Sequence of chain A:
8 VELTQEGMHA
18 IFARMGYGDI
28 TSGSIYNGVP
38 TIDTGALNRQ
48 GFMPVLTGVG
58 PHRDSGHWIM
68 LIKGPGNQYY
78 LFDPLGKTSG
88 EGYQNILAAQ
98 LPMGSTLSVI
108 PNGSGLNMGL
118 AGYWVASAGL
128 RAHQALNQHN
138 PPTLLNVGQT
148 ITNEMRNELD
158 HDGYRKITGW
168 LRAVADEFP

Sequence of chain B:
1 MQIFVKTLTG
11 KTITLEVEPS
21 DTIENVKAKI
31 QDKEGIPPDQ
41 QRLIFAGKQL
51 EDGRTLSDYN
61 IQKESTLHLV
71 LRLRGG

These two protein chains interact to form a complex.

Contacts between the two chains:
Residue D40 in chain A interacts with residue G10 in chain B (closest heavy-atom distance 3.9 Å).
Residue E9 in chain A interacts with residue G76 in chain B (closest heavy-atom distance 3.4 Å).
Residue G63 in chain A contacts residue G75 in chain B (closest heavy-atom distance 3.3 Å).
Residue T11 in chain A contacts residue R74 in chain B (closest heavy-atom distance 3.7 Å).
Residue D61 in chain A is in contact with residue L73 in chain B (closest heavy-atom distance 3.3 Å).
Residue P176 in chain A contacts residue R42 in chain B (closest heavy-atom distance 3.3 Å).
Residue H16 in chain A contacts residue L8 in chain B (closest heavy-atom distance 3.4 Å).
Residue G63 in chain A interacts with residue R74 in chain B (closest heavy-atom distance 2.7 Å).
Residue D61 in chain A contacts residue R72 in chain B (closest heavy-atom distance 3.5 Å).
Residue G30 in chain A interacts with residue T9 in chain B (closest heavy-atom distance 3.9 Å).
Residue Q12 in chain A is in contact with residue L73 in chain B (closest heavy-atom distance 2.9 Å).
Residue G116 in chain A interacts with residue G76 in chain B (closest heavy-atom distance 3.0 Å).
Residue R60 in chain A interacts with residue L73 in chain B (closest heavy-atom distance 4.3 Å).
Residue I27 in chain A is in contact with residue L8 in chain B (closest heavy-atom distance 4.4 Å).
Residue R60 in chain A interacts with residue Q40 in chain B (closest heavy-atom distance 4.1 Å).
Residue P58 in chain A contacts residue Q40 in chain B (closest heavy-atom distance 4.0 Å).
Residue S29 in chain A contacts residue T9 in chain B (closest heavy-atom distance 3.1 Å).
Residue E13 in chain A is in contact with residue R42 in chain B (closest heavy-atom distance 3.7 Å).
Residue L10 in chain A contacts residue L73 in chain B (closest heavy-atom distance 4.4 Å).
Residue D40 in chain A contacts residue T9 in chain B (closest heavy-atom distance 4.1 Å).
Residue Y33 in chain A interacts with residue P37 in chain B (closest heavy-atom distance 3.4 Å).
Residue W65 in chain A contacts residue G76 in chain B (closest heavy-atom distance 4.3 Å).
Residue Q12 in chain A contacts residue V70 in chain B (closest heavy-atom distance 4.0 Å).
Residue W65 in chain A contacts residue G75 in chain B (closest heavy-atom distance 3.3 Å).
Residue E13 in chain A is in contact with residue V70 in chain B (closest heavy-atom distance 3.9 Å).
Residue Q12 in chain A contacts residue L8 in chain B (closest heavy-atom distance 3.8 Å).
Residue S62 in chain A is in contact with residue R74 in chain B (closest heavy-atom distance 3.3 Å).
Residue S31 in chain A contacts residue T9 in chain B (closest heavy-atom distance 4.1 Å).
Residue T28 in chain A contacts residue T9 in chain B (closest heavy-atom distance 3.6 Å).
Residue N114 in chain A contacts residue G76 in chain B (closest heavy-atom distance 2.9 Å).
Residue Q12 in chain A is in contact with residue L71 in chain B (closest heavy-atom distance 3.2 Å).
Residue Y33 in chain A contacts residue Q40 in chain B (closest heavy-atom distance 2.6 Å).
Residue G63 in chain A contacts residue G76 in chain B (closest heavy-atom distance 3.1 Å).
Residue L10 in chain A interacts with residue G75 in chain B (closest heavy-atom distance 3.0 Å).
Residue Y33 in chain A interacts with residue I36 in chain B (closest heavy-atom distance 3.7 Å).
Residue L53 in chain A interacts with residue G75 in chain B (closest heavy-atom distance 3.6 Å).
Residue L117 in chain A contacts residue G76 in chain B (closest heavy-atom distance 3.3 Å).
Residue E9 in chain A contacts residue R74 in chain B (closest heavy-atom distance 3.4 Å).
Residue E9 in chain A interacts with residue G75 in chain B (closest heavy-atom distance 3.5 Å).
Residue D61 in chain A contacts residue Q40 in chain B (closest heavy-atom distance 4.3 Å).
Residue T28 in chain A interacts with residue L8 in chain B (closest heavy-atom distance 3.5 Å).
Residue P58 in chain A is in contact with residue G35 in chain B (closest heavy-atom distance 3.8 Å).
Residue V56 in chain A interacts with residue R74 in chain B (closest heavy-atom distance 4.2 Å).
Residue A118 in chain A contacts residue G76 in chain B (closest heavy-atom distance 2.9 Å).
Residue T11 in chain A interacts with residue L73 in chain B (closest heavy-atom distance 3.1 Å).
Residue Y33 in chain A is in contact with residue G35 in chain B (closest heavy-atom distance 4.0 Å).
Residue L53 in chain A contacts residue L73 in chain B (closest heavy-atom distance 3.6 Å).
Residue H64 in chain A is in contact with residue G75 in chain B (closest heavy-atom distance 4.0 Å).
Residue Q12 in chain A is in contact with residue T9 in chain B (closest heavy-atom distance 3.9 Å).
Residue T28 in chain A contacts residue G10 in chain B (closest heavy-atom distance 3.6 Å).
Residue D61 in chain A interacts with residue R74 in chain B (closest heavy-atom distance 2.9 Å).
Residue G57 in chain A contacts residue Q40 in chain B (closest heavy-atom distance 3.0 Å).
Residue Y33 in chain A is in contact with residue L73 in chain B (closest heavy-atom distance 4.1 Å).
Residue S29 in chain A interacts with residue L8 in chain B (closest heavy-atom distance 3.1 Å).
Residue V56 in chain A contacts residue L73 in chain B (closest heavy-atom distance 4.2 Å).
Residue L10 in chain A interacts with residue R74 in chain B (closest heavy-atom distance 3.1 Å).
Residue P58 in chain A contacts residue P37 in chain B (closest heavy-atom distance 3.5 Å).
Residue L53 in chain A interacts with residue R74 in chain B (closest heavy-atom distance 3.6 Å).
Residue H64 in chain A contacts residue G76 in chain B (closest heavy-atom distance 3.0 Å).
Residue T38 in chain A is in contact with residue T9 in chain B (closest heavy-atom distance 3.7 Å).